Sequence of protein 2:
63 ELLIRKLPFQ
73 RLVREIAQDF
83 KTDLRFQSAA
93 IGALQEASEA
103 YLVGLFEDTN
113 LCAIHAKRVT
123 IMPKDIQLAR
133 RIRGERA

This data describes a binding interaction between two proteins.

Sequence of protein 1:
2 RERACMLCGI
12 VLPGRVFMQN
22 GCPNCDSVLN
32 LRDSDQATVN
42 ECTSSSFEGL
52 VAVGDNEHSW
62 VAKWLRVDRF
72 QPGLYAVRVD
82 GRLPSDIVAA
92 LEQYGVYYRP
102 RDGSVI

Contacts between the two chains:
Residue M19 in protein 1 contacts residue E63 in protein 2 (closest heavy-atom distance 4.1 Å).
Residue D34 in protein 1 interacts with residue K68 in protein 2 (closest heavy-atom distance 3.9 Å).
Residue Q37 in protein 1 contacts residue R67 in protein 2 (closest heavy-atom distance 4.7 Å).
Residue A38 in protein 1 contacts residue R67 in protein 2 (closest heavy-atom distance 4.3 Å).
Residue D36 in protein 1 contacts residue R67 in protein 2 (closest heavy-atom distance 2.7 Å).